Sequence of chain B:
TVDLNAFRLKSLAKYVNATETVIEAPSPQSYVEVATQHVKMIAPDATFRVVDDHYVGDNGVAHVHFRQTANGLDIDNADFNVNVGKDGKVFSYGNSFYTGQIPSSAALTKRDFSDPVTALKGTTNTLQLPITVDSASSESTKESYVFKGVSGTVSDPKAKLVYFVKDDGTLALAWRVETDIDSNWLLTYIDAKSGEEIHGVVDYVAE

Residue-level contacts at the interface:
Residue L328 in chain A contacts residue N89 in chain B (closest heavy-atom distance 3.0 Å).
Residue D344 in chain A interacts with residue A18 in chain B (closest heavy-atom distance 2.9 Å).
Residue R162 in chain A interacts with residue S191 in chain B (closest heavy-atom distance 3.4 Å).
Residue L328 in chain A is in contact with residue Y15 in chain B (closest heavy-atom distance 3.6 Å).
Residue A199 in chain A contacts residue D59 in chain B (closest heavy-atom distance 2.9 Å).
Residue N205 in chain A interacts with residue R8 in chain B (closest heavy-atom distance 2.9 Å).
Residue Q329 in chain A contacts residue N87 in chain B (closest heavy-atom distance 3.5 Å).
Residue Q337 in chain A is in contact with residue A13 in chain B (closest heavy-atom distance 2.8 Å).
Residue C331 in chain A contacts residue A13 in chain B (closest heavy-atom distance 3.5 Å).
Residue P330 in chain A interacts with residue N87 in chain B (closest heavy-atom distance 3.4 Å).
Residue N332 in chain A contacts residue S11 in chain B (closest heavy-atom distance 3.3 Å).
Residue D340 in chain A interacts with residue N17 in chain B (closest heavy-atom distance 2.9 Å).
Residue H184 in chain A is in contact with residue E215 in chain B (closest heavy-atom distance 3.5 Å).
Residue F150 in chain A interacts with residue Y212 in chain B (closest heavy-atom distance 3.5 Å).
Residue N147 in chain A contacts residue E215 in chain B (closest heavy-atom distance 3.3 Å).
Residue N200 in chain A is in contact with residue R73 in chain B (closest heavy-atom distance 3.4 Å).
Residue G58 in chain A interacts with residue D190 in chain B (closest heavy-atom distance 3.6 Å).
Residue P198 in chain A contacts residue D59 in chain B (closest heavy-atom distance 3.3 Å).
Residue E214 in chain A interacts with residue E215 in chain B (closest heavy-atom distance 3.0 Å).
Residue D344 in chain A contacts residue Y15 in chain B (closest heavy-atom distance 2.7 Å).
Residue Q157 in chain A is in contact with residue W193 in chain B (closest heavy-atom distance 3.6 Å).
Residue K320 in chain A contacts residue D64 in chain B (closest heavy-atom distance 2.6 Å).
Residue P154 in chain A interacts with residue Y212 in chain B (closest heavy-atom distance 3.5 Å).
Residue G112 in chain A contacts residue D64 in chain B (closest heavy-atom distance 3.4 Å).
Residue N272 in chain A interacts with residue N5 in chain B (closest heavy-atom distance 2.8 Å).
Residue R162 in chain A contacts residue D190 in chain B (closest heavy-atom distance 3.5 Å).
Residue G196 in chain A is in contact with residue H71 in chain B (closest heavy-atom distance 3.3 Å).
Residue N202 in chain A is in contact with residue Y197 in chain B (closest heavy-atom distance 2.9 Å).
Residue E185 in chain A contacts residue E215 in chain B (closest heavy-atom distance 2.7 Å).
Residue S201 in chain A is in contact with residue Y212 in chain B (closest heavy-atom distance 3.5 Å).
Residue A206 in chain A interacts with residue L9 in chain B (closest heavy-atom distance 3.2 Å).
Residue K116 in chain A contacts residue Y61 in chain B (closest heavy-atom distance 3.5 Å).
Residue T152 in chain A interacts with residue Y212 in chain B (closest heavy-atom distance 2.9 Å).
Residue R160 in chain A interacts with residue D188 in chain B (closest heavy-atom distance 2.9 Å).
Residue G59 in chain A contacts residue D190 in chain B (closest heavy-atom distance 3.6 Å).
Residue G197 in chain A contacts residue D59 in chain B (closest heavy-atom distance 3.5 Å).
Residue A148 in chain A is in contact with residue E215 in chain B (closest heavy-atom distance 3.5 Å).
Residue Q337 in chain A contacts residue K14 in chain B (closest heavy-atom distance 3.6 Å).
Residue D344 in chain A interacts with residue N17 in chain B (closest heavy-atom distance 3.3 Å).
Residue N205 in chain A contacts residue D211 in chain B (closest heavy-atom distance 3.0 Å).
Residue A327 in chain A interacts with residue H69 in chain B (closest heavy-atom distance 3.3 Å).
Residue Q337 in chain A is in contact with residue Y15 in chain B (closest heavy-atom distance 3.5 Å).
Residue Y373 in chain A is in contact with residue S11 in chain B (closest heavy-atom distance 3.2 Å).
Residue N149 in chain A interacts with residue A214 in chain B (closest heavy-atom distance 3.2 Å).
Residue P153 in chain A interacts with residue W193 in chain B (closest heavy-atom distance 3.6 Å).
Residue L328 in chain A is in contact with residue N87 in chain B (closest heavy-atom distance 2.9 Å).
Residue H188 in chain A is in contact with residue E215 in chain B (closest heavy-atom distance 3.2 Å).
Residue H275 in chain A contacts residue E215 in chain B (closest heavy-atom distance 2.9 Å).
Residue N202 in chain A interacts with residue L195 in chain B (closest heavy-atom distance 3.3 Å).
Residue P60 in chain A interacts with residue D190 in chain B (closest heavy-atom distance 3.6 Å).
Residue A199 in chain A contacts residue V57 in chain B (closest heavy-atom distance 3.6 Å).
Residue G197 in chain A is in contact with residue H71 in chain B (closest heavy-atom distance 3.3 Å).
Residue V274 in chain A contacts residue R8 in chain B (closest heavy-atom distance 3.6 Å).
Residue D344 in chain A is in contact with residue F97 in chain B (closest heavy-atom distance 3.3 Å).
Residue F150 in chain A contacts residue V213 in chain B (closest heavy-atom distance 3.5 Å).
Residue N205 in chain A contacts residue V210 in chain B (closest heavy-atom distance 3.5 Å).
Residue R160 in chain A is in contact with residue D190 in chain B (closest heavy-atom distance 3.4 Å).
Residue A151 in chain A contacts residue Y212 in chain B (closest heavy-atom distance 3.3 Å).
Residue K116 in chain A is in contact with residue V62 in chain B (closest heavy-atom distance 2.8 Å).
Residue F150 in chain A contacts residue A214 in chain B (closest heavy-atom distance 2.8 Å).

Sequence of chain A:
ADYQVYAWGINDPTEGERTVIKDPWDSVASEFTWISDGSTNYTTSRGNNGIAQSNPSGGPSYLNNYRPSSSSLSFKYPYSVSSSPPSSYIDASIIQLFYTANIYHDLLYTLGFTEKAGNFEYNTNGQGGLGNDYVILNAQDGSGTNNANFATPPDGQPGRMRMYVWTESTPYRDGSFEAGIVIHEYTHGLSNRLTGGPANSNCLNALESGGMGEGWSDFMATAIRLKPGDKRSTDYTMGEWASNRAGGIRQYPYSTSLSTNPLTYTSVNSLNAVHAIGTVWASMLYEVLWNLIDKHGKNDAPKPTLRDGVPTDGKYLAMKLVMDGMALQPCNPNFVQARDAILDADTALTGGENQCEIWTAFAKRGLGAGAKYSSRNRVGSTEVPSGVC

The following describes two proteins that form a bound complex.